Sequence of the first protein:
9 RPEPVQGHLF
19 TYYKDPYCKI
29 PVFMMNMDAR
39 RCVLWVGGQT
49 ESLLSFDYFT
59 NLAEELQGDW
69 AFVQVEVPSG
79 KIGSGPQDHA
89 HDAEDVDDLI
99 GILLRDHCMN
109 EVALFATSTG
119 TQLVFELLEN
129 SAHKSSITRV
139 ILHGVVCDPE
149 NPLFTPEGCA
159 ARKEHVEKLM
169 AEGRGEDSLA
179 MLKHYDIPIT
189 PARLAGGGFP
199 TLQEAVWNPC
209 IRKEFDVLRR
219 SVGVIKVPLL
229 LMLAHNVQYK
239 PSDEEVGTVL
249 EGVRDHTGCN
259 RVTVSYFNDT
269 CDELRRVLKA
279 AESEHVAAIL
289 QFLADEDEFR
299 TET

Sequence of the second protein:
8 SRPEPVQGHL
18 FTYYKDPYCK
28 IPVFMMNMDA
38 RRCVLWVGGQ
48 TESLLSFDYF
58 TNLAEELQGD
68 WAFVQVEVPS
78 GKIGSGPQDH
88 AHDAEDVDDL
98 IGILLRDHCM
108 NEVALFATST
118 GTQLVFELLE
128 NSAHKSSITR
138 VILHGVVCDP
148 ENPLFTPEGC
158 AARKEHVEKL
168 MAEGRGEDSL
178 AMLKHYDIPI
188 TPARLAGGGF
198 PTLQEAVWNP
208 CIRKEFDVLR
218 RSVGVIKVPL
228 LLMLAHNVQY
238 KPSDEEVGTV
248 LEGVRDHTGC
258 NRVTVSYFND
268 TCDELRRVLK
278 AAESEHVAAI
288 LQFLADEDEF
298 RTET

Interface contacts:
Residue G15 in the second protein interacts with residue G15 in the first protein (closest heavy-atom distance 3.0 Å).
Residue P12 in the second protein interacts with residue M32 in the first protein (closest heavy-atom distance 3.7 Å).
Residue H16 in the second protein contacts residue Q14 in the first protein (closest heavy-atom distance 3.7 Å).
Residue R9 in the second protein contacts residue T19 in the first protein (closest heavy-atom distance 2.9 Å).
Residue F31 in the second protein contacts residue L17 in the first protein (closest heavy-atom distance 3.6 Å).
Residue L17 in the second protein is in contact with residue L52 in the first protein (closest heavy-atom distance 3.6 Å).
Residue P12 in the second protein is in contact with residue L17 in the first protein (closest heavy-atom distance 3.4 Å).
Residue G78 in the second protein interacts with residue I80 in the first protein (closest heavy-atom distance 2.8 Å).
Residue S53 in the second protein is in contact with residue K27 in the first protein (closest heavy-atom distance 3.0 Å).
Residue Q47 in the second protein contacts residue K79 in the first protein (closest heavy-atom distance 3.0 Å).
Residue D55 in the second protein is in contact with residue K27 in the first protein (closest heavy-atom distance 2.4 Å).
Residue P29 in the second protein interacts with residue S50 in the first protein (closest heavy-atom distance 3.7 Å).
Residue V13 in the second protein is in contact with residue L17 in the first protein (closest heavy-atom distance 2.8 Å).
Residue G78 in the second protein is in contact with residue K79 in the first protein (closest heavy-atom distance 3.4 Å).
Residue L17 in the second protein interacts with residue V13 in the first protein (closest heavy-atom distance 2.8 Å).
Residue E174 in the second protein interacts with residue E174 in the first protein (closest heavy-atom distance 3.3 Å).
Residue K27 in the second protein is in contact with residue S53 in the first protein (closest heavy-atom distance 2.7 Å).
Residue Y25 in the second protein contacts residue L276 in the first protein (closest heavy-atom distance 3.2 Å).
Residue K79 in the second protein contacts residue E49 in the first protein (closest heavy-atom distance 2.5 Å).
Residue Q14 in the second protein contacts residue Q14 in the first protein (closest heavy-atom distance 3.4 Å).
Residue T188 in the second protein contacts residue I80 in the first protein (closest heavy-atom distance 3.6 Å).
Residue E174 in the second protein is in contact with residue S176 in the first protein (closest heavy-atom distance 2.6 Å).
Residue K27 in the second protein is in contact with residue S50 in the first protein (closest heavy-atom distance 3.5 Å).
Residue L17 in the second protein interacts with residue P12 in the first protein (closest heavy-atom distance 3.3 Å).
Residue T19 in the second protein interacts with residue L51 in the first protein (closest heavy-atom distance 3.3 Å).
Residue H16 in the second protein is in contact with residue P12 in the first protein (closest heavy-atom distance 3.4 Å).
Residue S50 in the second protein contacts residue K27 in the first protein (closest heavy-atom distance 3.5 Å).
Residue E74 in the second protein interacts with residue E74 in the first protein (closest heavy-atom distance 3.0 Å).
Residue R172 in the second protein interacts with residue R172 in the first protein (closest heavy-atom distance 3.5 Å).
Residue P12 in the second protein is in contact with residue H16 in the first protein (closest heavy-atom distance 3.6 Å).
Residue I80 in the second protein is in contact with residue T48 in the first protein (closest heavy-atom distance 3.4 Å).
Residue I80 in the second protein contacts residue S77 in the first protein (closest heavy-atom distance 3.4 Å).
Residue L276 in the second protein is in contact with residue Y25 in the first protein (closest heavy-atom distance 2.9 Å).
Residue V13 in the second protein interacts with residue G15 in the first protein (closest heavy-atom distance 3.7 Å).
Residue T48 in the second protein interacts with residue I80 in the first protein (closest heavy-atom distance 3.3 Å).
Residue V13 in the second protein contacts residue H16 in the first protein (closest heavy-atom distance 3.2 Å).
Residue K79 in the second protein contacts residue Q47 in the first protein (closest heavy-atom distance 3.4 Å).
Residue H16 in the second protein contacts residue V13 in the first protein (closest heavy-atom distance 3.2 Å).
Residue R9 in the second protein is in contact with residue Y21 in the first protein (closest heavy-atom distance 3.2 Å).
Residue D270 in the second protein is in contact with residue Y25 in the first protein (closest heavy-atom distance 2.4 Å).
Residue P84 in the second protein contacts residue L177 in the first protein (closest heavy-atom distance 3.6 Å).
Residue G15 in the second protein interacts with residue Q14 in the first protein (closest heavy-atom distance 3.3 Å).
Residue I80 in the second protein interacts with residue K79 in the first protein (closest heavy-atom distance 3.5 Å).
Residue S176 in the second protein is in contact with residue E174 in the first protein (closest heavy-atom distance 3.3 Å).
Residue T19 in the second protein interacts with residue R9 in the first protein (closest heavy-atom distance 2.8 Å).
Residue L52 in the second protein is in contact with residue L17 in the first protein (closest heavy-atom distance 3.7 Å).
Residue E49 in the second protein interacts with residue K79 in the first protein (closest heavy-atom distance 3.3 Å).
Residue L17 in the second protein is in contact with residue F31 in the first protein (closest heavy-atom distance 3.7 Å).
Residue Y25 in the second protein is in contact with residue D270 in the first protein (closest heavy-atom distance 2.6 Å).
Residue K27 in the second protein interacts with residue L52 in the first protein (closest heavy-atom distance 3.7 Å).
Residue P29 in the second protein interacts with residue E74 in the first protein (closest heavy-atom distance 3.6 Å).
Residue R274 in the second protein is in contact with residue Y25 in the first protein (closest heavy-atom distance 3.4 Å).
Residue Y21 in the second protein interacts with residue R9 in the first protein (closest heavy-atom distance 3.2 Å).
Residue Q14 in the second protein contacts residue G15 in the first protein (closest heavy-atom distance 3.3 Å).
Residue I80 in the second protein is in contact with residue G78 in the first protein (closest heavy-atom distance 2.9 Å).
Residue L51 in the second protein interacts with residue T19 in the first protein (closest heavy-atom distance 3.3 Å).
Residue K79 in the second protein interacts with residue G78 in the first protein (closest heavy-atom distance 3.3 Å).
Residue K27 in the second protein interacts with residue D55 in the first protein (closest heavy-atom distance 2.7 Å).
Residue L177 in the second protein contacts residue P84 in the first protein (closest heavy-atom distance 3.5 Å).
Residue Y25 in the second protein is in contact with residue R274 in the first protein (closest heavy-atom distance 3.5 Å).

The following describes two proteins that form a bound complex.